Interface contacts:
Residue W351 in the second protein contacts residue I94 in the first protein (closest heavy-atom distance 3.5 Å).
Residue S354 in the second protein interacts with residue N87 in the first protein (closest heavy-atom distance 3.3 Å).
Residue V528 in the second protein is in contact with residue L33 in the first protein (closest heavy-atom distance 3.7 Å).
Residue K347 in the second protein interacts with residue K64 in the first protein (closest heavy-atom distance 3.4 Å).
Residue W351 in the second protein interacts with residue S91 in the first protein (closest heavy-atom distance 3.4 Å).
Residue Q532 in the second protein interacts with residue S30 in the first protein (closest heavy-atom distance 4.0 Å).
Residue F355 in the second protein is in contact with residue L85 in the first protein (closest heavy-atom distance 3.7 Å).
Residue Y375 in the second protein interacts with residue H179 in the first protein (closest heavy-atom distance 3.9 Å).
Residue F368 in the second protein interacts with residue L190 in the first protein (closest heavy-atom distance 4.0 Å).
Residue L348 in the second protein is in contact with residue S91 in the first protein (closest heavy-atom distance 3.5 Å).
Residue F355 in the second protein interacts with residue I68 in the first protein (closest heavy-atom distance 4.0 Å).
Residue F355 in the second protein interacts with residue N87 in the first protein (closest heavy-atom distance 2.9 Å).
Residue V356 in the second protein interacts with residue N87 in the first protein (closest heavy-atom distance 4.1 Å).
Residue A415 in the second protein is in contact with residue R14 in the first protein (closest heavy-atom distance 4.0 Å).
Residue Q532 in the second protein interacts with residue I29 in the first protein (closest heavy-atom distance 3.1 Å).
Residue S354 in the second protein interacts with residue I68 in the first protein (closest heavy-atom distance 3.9 Å).
Residue Q343 in the second protein interacts with residue K64 in the first protein (closest heavy-atom distance 4.1 Å).
Residue I373 in the second protein contacts residue L275 in the first protein (closest heavy-atom distance 3.9 Å).
Residue L348 in the second protein interacts with residue S90 in the first protein (closest heavy-atom distance 3.9 Å).
Residue Q534 in the second protein interacts with residue I29 in the first protein (closest heavy-atom distance 4.1 Å).
Residue E420 in the second protein contacts residue R14 in the first protein (closest heavy-atom distance 2.7 Å).
Residue I369 in the second protein is in contact with residue I187 in the first protein (closest heavy-atom distance 3.4 Å).
Residue E420 in the second protein is in contact with residue K15 in the first protein (closest heavy-atom distance 3.5 Å).
Residue W351 in the second protein is in contact with residue N87 in the first protein (closest heavy-atom distance 3.6 Å).
Residue I369 in the second protein interacts with residue L190 in the first protein (closest heavy-atom distance 3.8 Å).
Residue F368 in the second protein interacts with residue I187 in the first protein (closest heavy-atom distance 3.9 Å).
Residue S487 in the second protein contacts residue W22 in the first protein (closest heavy-atom distance 3.7 Å).
Residue K418 in the second protein is in contact with residue Y17 in the first protein (closest heavy-atom distance 3.8 Å).
Residue I352 in the second protein contacts residue G89 in the first protein (closest heavy-atom distance 3.2 Å).
Residue K418 in the second protein is in contact with residue H246 in the first protein (closest heavy-atom distance 3.0 Å).
Residue A419 in the second protein is in contact with residue Y17 in the first protein (closest heavy-atom distance 3.3 Å).
Residue H353 in the second protein interacts with residue N87 in the first protein (closest heavy-atom distance 3.6 Å).
Residue K394 in the second protein contacts residue R14 in the first protein (closest heavy-atom distance 3.9 Å).
Residue L535 in the second protein is in contact with residue L32 in the first protein (closest heavy-atom distance 3.7 Å).
Residue I369 in the second protein is in contact with residue F191 in the first protein (closest heavy-atom distance 3.5 Å).
Residue W351 in the second protein contacts residue E63 in the first protein (closest heavy-atom distance 3.9 Å).
Residue Y375 in the second protein contacts residue I183 in the first protein (closest heavy-atom distance 3.7 Å).
Residue A419 in the second protein contacts residue V16 in the first protein (closest heavy-atom distance 3.6 Å).
Residue W351 in the second protein interacts with residue K64 in the first protein (closest heavy-atom distance 3.6 Å).
Residue W351 in the second protein interacts with residue L62 in the first protein (closest heavy-atom distance 3.0 Å).
Residue F355 in the second protein interacts with residue E82 in the first protein (closest heavy-atom distance 4.0 Å).
Residue Q534 in the second protein interacts with residue L32 in the first protein (closest heavy-atom distance 3.1 Å).
Residue I352 in the second protein is in contact with residue F191 in the first protein (closest heavy-atom distance 3.9 Å).
Residue K387 in the second protein interacts with residue D18 in the first protein (closest heavy-atom distance 2.7 Å).
Residue Y375 in the second protein is in contact with residue D180 in the first protein (closest heavy-atom distance 2.6 Å).
Residue Q533 in the second protein contacts residue I29 in the first protein (closest heavy-atom distance 3.5 Å).
Residue Q532 in the second protein is in contact with residue L33 in the first protein (closest heavy-atom distance 3.9 Å).
Residue P344 in the second protein contacts residue K64 in the first protein (closest heavy-atom distance 3.5 Å).
Residue W351 in the second protein contacts residue D93 in the first protein (closest heavy-atom distance 4.1 Å).
Residue A419 in the second protein interacts with residue K15 in the first protein (closest heavy-atom distance 3.8 Å).
Residue L416 in the second protein interacts with residue R14 in the first protein (closest heavy-atom distance 3.5 Å).
Residue A419 in the second protein contacts residue R14 in the first protein (closest heavy-atom distance 3.2 Å).
Residue G372 in the second protein interacts with residue I187 in the first protein (closest heavy-atom distance 3.7 Å).
Residue I352 in the second protein is in contact with residue N87 in the first protein (closest heavy-atom distance 3.7 Å).
Residue Y375 in the second protein contacts residue L33 in the first protein (closest heavy-atom distance 3.9 Å).
Residue K418 in the second protein interacts with residue R14 in the first protein (closest heavy-atom distance 3.5 Å).
Residue I531 in the second protein contacts residue L32 in the first protein (closest heavy-atom distance 3.4 Å).
Residue F355 in the second protein contacts residue R72 in the first protein (closest heavy-atom distance 4.0 Å).
Residue W351 in the second protein interacts with residue H92 in the first protein (closest heavy-atom distance 3.8 Å).
Residue I531 in the second protein contacts residue L33 in the first protein (closest heavy-atom distance 3.6 Å).

Sequence of the second protein:
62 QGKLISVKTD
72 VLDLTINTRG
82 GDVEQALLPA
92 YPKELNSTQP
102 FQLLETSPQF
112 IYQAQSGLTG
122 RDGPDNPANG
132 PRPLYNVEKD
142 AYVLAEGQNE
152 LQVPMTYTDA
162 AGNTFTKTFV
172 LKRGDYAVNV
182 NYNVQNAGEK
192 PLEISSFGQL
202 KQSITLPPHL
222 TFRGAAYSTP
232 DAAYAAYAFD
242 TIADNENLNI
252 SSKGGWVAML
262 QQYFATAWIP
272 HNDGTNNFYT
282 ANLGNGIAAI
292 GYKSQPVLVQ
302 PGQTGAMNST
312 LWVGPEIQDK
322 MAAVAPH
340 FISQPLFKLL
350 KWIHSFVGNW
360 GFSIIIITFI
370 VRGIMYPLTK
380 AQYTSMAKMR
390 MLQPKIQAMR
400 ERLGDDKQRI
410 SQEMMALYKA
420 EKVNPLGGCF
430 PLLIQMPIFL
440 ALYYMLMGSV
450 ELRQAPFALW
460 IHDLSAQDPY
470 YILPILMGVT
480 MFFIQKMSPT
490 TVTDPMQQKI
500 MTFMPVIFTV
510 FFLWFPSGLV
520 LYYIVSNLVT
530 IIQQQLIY

Sequence of the first protein:
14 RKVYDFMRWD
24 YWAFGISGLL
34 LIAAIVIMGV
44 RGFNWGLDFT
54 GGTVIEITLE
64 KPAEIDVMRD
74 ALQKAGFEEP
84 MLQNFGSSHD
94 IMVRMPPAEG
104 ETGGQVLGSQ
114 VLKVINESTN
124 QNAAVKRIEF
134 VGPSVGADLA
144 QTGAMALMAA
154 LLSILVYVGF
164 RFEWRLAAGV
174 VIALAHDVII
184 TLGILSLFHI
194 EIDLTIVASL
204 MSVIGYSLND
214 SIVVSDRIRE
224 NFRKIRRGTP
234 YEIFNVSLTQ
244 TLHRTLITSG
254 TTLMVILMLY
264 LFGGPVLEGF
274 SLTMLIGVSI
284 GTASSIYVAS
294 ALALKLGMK

This data describes a binding interaction between two proteins.